These two protein chains interact to form a complex.

Contacts between the two chains:
Residue Y116 in the first protein interacts with residue V9 in the second protein (closest heavy-atom distance 3.7 Å).
Residue K146 in the first protein contacts residue V9 in the second protein (closest heavy-atom distance 3.3 Å).
Residue H70 in the first protein is in contact with residue P6 in the second protein (closest heavy-atom distance 4.3 Å).
Residue E63 in the first protein interacts with residue L1 in the second protein (closest heavy-atom distance 2.9 Å).
Residue T143 in the first protein interacts with residue V9 in the second protein (closest heavy-atom distance 2.7 Å).
Residue T80 in the first protein interacts with residue V9 in the second protein (closest heavy-atom distance 3.0 Å).
Residue A69 in the first protein interacts with residue P6 in the second protein (closest heavy-atom distance 4.4 Å).
Residue T163 in the first protein is in contact with residue L1 in the second protein (closest heavy-atom distance 4.0 Å).
Residue L156 in the first protein contacts residue F3 in the second protein (closest heavy-atom distance 3.7 Å).
Residue Q155 in the first protein contacts residue Y5 in the second protein (closest heavy-atom distance 3.7 Å).
Residue Y123 in the first protein interacts with residue V9 in the second protein (closest heavy-atom distance 4.5 Å).
Residue K66 in the first protein is in contact with residue F3 in the second protein (closest heavy-atom distance 3.6 Å).
Residue Y7 in the first protein contacts residue L1 in the second protein (closest heavy-atom distance 2.8 Å).
Residue H70 in the first protein contacts residue F3 in the second protein (closest heavy-atom distance 3.1 Å).
Residue M5 in the first protein contacts residue L1 in the second protein (closest heavy-atom distance 4.0 Å).
Residue R97 in the first protein contacts residue V7 in the second protein (closest heavy-atom distance 4.2 Å).
Residue Q72 in the first protein contacts residue Y8 in the second protein (closest heavy-atom distance 3.8 Å).
Residue Y99 in the first protein contacts residue L2 in the second protein (closest heavy-atom distance 3.6 Å).
Residue D77 in the first protein is in contact with residue Y8 in the second protein (closest heavy-atom distance 3.4 Å).
Residue D77 in the first protein interacts with residue V9 in the second protein (closest heavy-atom distance 2.8 Å).
Residue R97 in the first protein contacts residue P6 in the second protein (closest heavy-atom distance 3.9 Å).
Residue Y159 in the first protein is in contact with residue F3 in the second protein (closest heavy-atom distance 3.7 Å).
Residue Y171 in the first protein is in contact with residue L1 in the second protein (closest heavy-atom distance 2.8 Å).
Residue K66 in the first protein interacts with residue G4 in the second protein (closest heavy-atom distance 3.9 Å).
Residue V76 in the first protein interacts with residue Y8 in the second protein (closest heavy-atom distance 3.3 Å).
Residue K66 in the first protein contacts residue L2 in the second protein (closest heavy-atom distance 3.0 Å).
Residue T73 in the first protein interacts with residue V7 in the second protein (closest heavy-atom distance 3.5 Å).
Residue Q155 in the first protein interacts with residue F3 in the second protein (closest heavy-atom distance 4.0 Å).
Residue Y84 in the first protein is in contact with residue V9 in the second protein (closest heavy-atom distance 3.0 Å).
Residue M45 in the first protein is in contact with residue L2 in the second protein (closest heavy-atom distance 3.1 Å).
Residue K146 in the first protein is in contact with residue Y8 in the second protein (closest heavy-atom distance 4.5 Å).
Residue V67 in the first protein contacts residue L2 in the second protein (closest heavy-atom distance 4.0 Å).
Residue V152 in the first protein contacts residue F3 in the second protein (closest heavy-atom distance 4.9 Å).
Residue W147 in the first protein interacts with residue V7 in the second protein (closest heavy-atom distance 3.4 Å).
Residue V152 in the first protein interacts with residue Y5 in the second protein (closest heavy-atom distance 4.8 Å).
Residue W147 in the first protein contacts residue V9 in the second protein (closest heavy-atom distance 3.4 Å).
Residue T73 in the first protein contacts residue Y8 in the second protein (closest heavy-atom distance 3.5 Å).
Residue E63 in the first protein is in contact with residue L2 in the second protein (closest heavy-atom distance 2.8 Å).
Residue Y59 in the first protein contacts residue L1 in the second protein (closest heavy-atom distance 4.2 Å).
Residue W167 in the first protein contacts residue L1 in the second protein (closest heavy-atom distance 3.6 Å).
Residue D77 in the first protein interacts with residue V7 in the second protein (closest heavy-atom distance 4.5 Å).
Residue Y159 in the first protein interacts with residue L2 in the second protein (closest heavy-atom distance 3.8 Å).
Residue V152 in the first protein is in contact with residue V7 in the second protein (closest heavy-atom distance 3.8 Å).
Residue Y159 in the first protein contacts residue L1 in the second protein (closest heavy-atom distance 2.6 Å).
Residue F9 in the first protein interacts with residue L2 in the second protein (closest heavy-atom distance 3.7 Å).
Residue W147 in the first protein contacts residue Y8 in the second protein (closest heavy-atom distance 2.8 Å).
Residue Y7 in the first protein contacts residue L2 in the second protein (closest heavy-atom distance 3.3 Å).
Residue K66 in the first protein is in contact with residue L1 in the second protein (closest heavy-atom distance 3.1 Å).
Residue L81 in the first protein contacts residue V9 in the second protein (closest heavy-atom distance 3.9 Å).
Residue H70 in the first protein is in contact with residue L2 in the second protein (closest heavy-atom distance 3.6 Å).
Residue Y99 in the first protein interacts with residue F3 in the second protein (closest heavy-atom distance 2.9 Å).
Residue T73 in the first protein interacts with residue P6 in the second protein (closest heavy-atom distance 3.8 Å).

Sequence of the first protein:
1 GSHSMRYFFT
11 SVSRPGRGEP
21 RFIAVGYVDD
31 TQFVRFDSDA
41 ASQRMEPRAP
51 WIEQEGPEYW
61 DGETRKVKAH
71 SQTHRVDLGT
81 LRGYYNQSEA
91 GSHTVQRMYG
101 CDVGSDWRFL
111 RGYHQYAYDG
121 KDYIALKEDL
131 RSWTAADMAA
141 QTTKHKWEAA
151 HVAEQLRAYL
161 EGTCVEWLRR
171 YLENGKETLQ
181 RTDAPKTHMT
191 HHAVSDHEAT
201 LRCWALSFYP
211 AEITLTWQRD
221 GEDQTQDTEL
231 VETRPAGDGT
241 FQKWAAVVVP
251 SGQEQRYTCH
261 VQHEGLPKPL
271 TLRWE

Sequence of the second protein:
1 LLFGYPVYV